Sequence of chain A:
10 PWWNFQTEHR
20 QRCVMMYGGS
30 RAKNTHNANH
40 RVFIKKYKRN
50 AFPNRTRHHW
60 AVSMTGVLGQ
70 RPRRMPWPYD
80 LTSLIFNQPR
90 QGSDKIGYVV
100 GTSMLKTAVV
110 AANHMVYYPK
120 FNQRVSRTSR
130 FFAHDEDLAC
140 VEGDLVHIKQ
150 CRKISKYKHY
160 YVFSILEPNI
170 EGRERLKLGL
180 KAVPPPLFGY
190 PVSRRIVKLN

Sequence of chain B:
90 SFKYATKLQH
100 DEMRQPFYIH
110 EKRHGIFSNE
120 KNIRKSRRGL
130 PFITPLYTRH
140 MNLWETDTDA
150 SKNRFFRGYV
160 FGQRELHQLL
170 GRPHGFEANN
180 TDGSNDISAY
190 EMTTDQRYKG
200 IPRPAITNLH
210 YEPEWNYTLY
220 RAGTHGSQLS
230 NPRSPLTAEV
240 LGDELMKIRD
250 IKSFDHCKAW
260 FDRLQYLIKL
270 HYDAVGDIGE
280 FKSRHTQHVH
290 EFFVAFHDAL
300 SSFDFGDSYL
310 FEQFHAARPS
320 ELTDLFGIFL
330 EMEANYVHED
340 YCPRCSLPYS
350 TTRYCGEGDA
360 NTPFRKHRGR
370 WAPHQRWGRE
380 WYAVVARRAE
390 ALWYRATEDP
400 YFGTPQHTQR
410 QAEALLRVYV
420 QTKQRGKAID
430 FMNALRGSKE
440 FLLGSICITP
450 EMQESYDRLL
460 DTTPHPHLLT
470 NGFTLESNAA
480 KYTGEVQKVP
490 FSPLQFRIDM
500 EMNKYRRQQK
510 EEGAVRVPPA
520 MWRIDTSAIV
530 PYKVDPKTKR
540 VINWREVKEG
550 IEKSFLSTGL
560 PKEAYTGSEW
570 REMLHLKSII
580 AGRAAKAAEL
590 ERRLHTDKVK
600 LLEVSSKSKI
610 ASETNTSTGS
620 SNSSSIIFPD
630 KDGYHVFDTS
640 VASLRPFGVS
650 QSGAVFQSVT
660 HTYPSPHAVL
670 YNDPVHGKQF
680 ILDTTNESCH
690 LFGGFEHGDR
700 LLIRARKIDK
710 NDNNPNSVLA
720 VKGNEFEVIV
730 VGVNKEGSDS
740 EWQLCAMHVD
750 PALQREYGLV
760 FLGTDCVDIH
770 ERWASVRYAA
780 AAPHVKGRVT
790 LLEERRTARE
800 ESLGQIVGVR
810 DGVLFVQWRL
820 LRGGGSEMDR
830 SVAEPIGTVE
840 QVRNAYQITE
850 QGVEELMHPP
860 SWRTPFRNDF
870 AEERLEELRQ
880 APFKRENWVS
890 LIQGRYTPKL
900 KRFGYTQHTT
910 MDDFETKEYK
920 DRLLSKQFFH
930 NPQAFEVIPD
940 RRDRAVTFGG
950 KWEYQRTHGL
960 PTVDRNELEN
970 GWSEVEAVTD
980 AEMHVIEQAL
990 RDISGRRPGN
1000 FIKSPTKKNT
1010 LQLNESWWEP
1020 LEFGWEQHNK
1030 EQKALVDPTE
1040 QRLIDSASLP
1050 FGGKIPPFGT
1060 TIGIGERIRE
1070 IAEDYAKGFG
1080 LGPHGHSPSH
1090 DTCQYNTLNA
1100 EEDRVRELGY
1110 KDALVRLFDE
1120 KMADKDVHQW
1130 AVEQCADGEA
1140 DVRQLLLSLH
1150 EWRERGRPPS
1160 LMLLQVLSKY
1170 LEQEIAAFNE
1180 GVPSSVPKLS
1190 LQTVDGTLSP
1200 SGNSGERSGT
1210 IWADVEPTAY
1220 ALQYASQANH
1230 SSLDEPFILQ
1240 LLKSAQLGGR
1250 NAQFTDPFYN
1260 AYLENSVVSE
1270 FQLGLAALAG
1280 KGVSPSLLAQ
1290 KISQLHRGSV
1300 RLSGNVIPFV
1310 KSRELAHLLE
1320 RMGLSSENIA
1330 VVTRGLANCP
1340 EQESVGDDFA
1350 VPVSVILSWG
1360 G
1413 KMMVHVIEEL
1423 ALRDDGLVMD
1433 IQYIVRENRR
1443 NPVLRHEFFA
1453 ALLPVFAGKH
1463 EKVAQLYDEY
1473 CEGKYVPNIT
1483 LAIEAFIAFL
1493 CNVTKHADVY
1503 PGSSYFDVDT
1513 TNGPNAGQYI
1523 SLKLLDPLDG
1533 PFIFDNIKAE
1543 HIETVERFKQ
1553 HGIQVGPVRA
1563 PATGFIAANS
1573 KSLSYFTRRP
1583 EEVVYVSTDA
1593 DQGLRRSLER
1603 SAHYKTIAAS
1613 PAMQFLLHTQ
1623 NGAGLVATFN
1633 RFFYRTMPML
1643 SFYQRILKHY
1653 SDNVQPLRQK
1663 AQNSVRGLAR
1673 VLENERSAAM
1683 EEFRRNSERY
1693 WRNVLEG

Residue-level contacts at the interface:
Residue G161 in chain B interacts with residue L80 in chain A (closest heavy-atom distance 3.9 Å).
Residue Q98 in chain B is in contact with residue R30 in chain A (closest heavy-atom distance 4.1 Å).
Residue L165 in chain B is in contact with residue L83 in chain A (closest heavy-atom distance 4.5 Å).
Residue F160 in chain B contacts residue V124 in chain A (closest heavy-atom distance 4.5 Å).
Residue F154 in chain B is in contact with residue W76 in chain A (closest heavy-atom distance 3.2 Å).
Residue K92 in chain B contacts residue W11 in chain A (closest heavy-atom distance 3.1 Å).
Residue G161 in chain B contacts residue M114 in chain A (closest heavy-atom distance 4.4 Å).
Residue F160 in chain B contacts residue S125 in chain A (closest heavy-atom distance 3.7 Å).
Residue L168 in chain B interacts with residue I84 in chain A (closest heavy-atom distance 4.0 Å).
Residue A149 in chain B contacts residue L83 in chain A (closest heavy-atom distance 4.9 Å).
Residue R112 in chain B contacts residue P88 in chain A (closest heavy-atom distance 2.3 Å).
Residue L165 in chain B contacts residue L80 in chain A (closest heavy-atom distance 3.6 Å).
Residue F154 in chain B contacts residue Y78 in chain A (closest heavy-atom distance 3.5 Å).
Residue L165 in chain B is in contact with residue I84 in chain A (closest heavy-atom distance 4.3 Å).
Residue L142 in chain B is in contact with residue Y78 in chain A (closest heavy-atom distance 2.1 Å).
Residue T145 in chain B interacts with residue Q87 in chain A (closest heavy-atom distance 3.6 Å).
Residue D146 in chain B is in contact with residue N86 in chain A (closest heavy-atom distance 4.5 Å).
Residue V159 in chain B is in contact with residue R123 in chain A (closest heavy-atom distance 3.5 Å).
Residue T145 in chain B contacts residue S82 in chain A (closest heavy-atom distance 4.2 Å).
Residue H99 in chain B is in contact with residue W11 in chain A (closest heavy-atom distance 4.1 Å).
Residue G157 in chain B contacts residue R123 in chain A (closest heavy-atom distance 3.5 Å).
Residue F160 in chain B is in contact with residue M114 in chain A (closest heavy-atom distance 4.5 Å).
Residue Y136 in chain B interacts with residue Q90 in chain A (closest heavy-atom distance 4.0 Å).
Residue H99 in chain B is in contact with residue G28 in chain A (closest heavy-atom distance 3.8 Å).
Residue Q98 in chain B is in contact with residue A31 in chain A (closest heavy-atom distance 4.6 Å).
Residue Q162 in chain B is in contact with residue L83 in chain A (closest heavy-atom distance 3.6 Å).
Residue G161 in chain B contacts residue D79 in chain A (closest heavy-atom distance 4.4 Å).
Residue R112 in chain B interacts with residue R89 in chain A (closest heavy-atom distance 4.5 Å).
Residue E164 in chain B is in contact with residue L80 in chain A (closest heavy-atom distance 4.0 Å).
Residue F155 in chain B is in contact with residue D79 in chain A (closest heavy-atom distance 4.5 Å).
Residue F155 in chain B is in contact with residue L83 in chain A (closest heavy-atom distance 3.7 Å).
Residue F154 in chain B interacts with residue Y116 in chain A (closest heavy-atom distance 4.5 Å).
Residue E144 in chain B contacts residue P77 in chain A (closest heavy-atom distance 3.3 Å).
Residue H99 in chain B is in contact with residue S29 in chain A (closest heavy-atom distance 4.2 Å).
Residue E144 in chain B interacts with residue F85 in chain A (closest heavy-atom distance 4.8 Å).
Residue K96 in chain B interacts with residue W11 in chain A (closest heavy-atom distance 3.2 Å).
Residue R138 in chain B is in contact with residue Y78 in chain A (closest heavy-atom distance 3.2 Å).
Residue T145 in chain B contacts residue N86 in chain A (closest heavy-atom distance 3.5 Å).
Residue L168 in chain B contacts residue L80 in chain A (closest heavy-atom distance 4.7 Å).
Residue K96 in chain B contacts residue S29 in chain A (closest heavy-atom distance 3.8 Å).
Residue H113 in chain B is in contact with residue R89 in chain A (closest heavy-atom distance 4.8 Å).
Residue Y93 in chain B interacts with residue W11 in chain A (closest heavy-atom distance 4.0 Å).
Residue F160 in chain B contacts residue R123 in chain A (closest heavy-atom distance 3.9 Å).
Residue K92 in chain B contacts residue W12 in chain A (closest heavy-atom distance 4.9 Å).
Residue N152 in chain B is in contact with residue Y78 in chain A (closest heavy-atom distance 2.9 Å).
Residue E144 in chain B contacts residue Q87 in chain A (closest heavy-atom distance 4.5 Å).
Residue R112 in chain B contacts residue Q87 in chain A (closest heavy-atom distance 4.4 Å).
Residue L168 in chain B interacts with residue L144 in chain A (closest heavy-atom distance 4.2 Å).
Residue Q98 in chain B is in contact with residue G28 in chain A (closest heavy-atom distance 4.7 Å).
Residue Q98 in chain B interacts with residue S29 in chain A (closest heavy-atom distance 2.8 Å).
Residue R138 in chain B interacts with residue P77 in chain A (closest heavy-atom distance 4.3 Å).
Residue G161 in chain B interacts with residue L83 in chain A (closest heavy-atom distance 4.2 Å).
Residue W143 in chain B contacts residue Y78 in chain A (closest heavy-atom distance 4.3 Å).
Residue F155 in chain B contacts residue S82 in chain A (closest heavy-atom distance 3.4 Å).
Residue E144 in chain B interacts with residue S82 in chain A (closest heavy-atom distance 2.3 Å).
Residue E144 in chain B interacts with residue Y78 in chain A (closest heavy-atom distance 4.2 Å).
Residue E144 in chain B interacts with residue Q90 in chain A (closest heavy-atom distance 3.7 Å).
Residue F160 in chain B contacts residue D79 in chain A (closest heavy-atom distance 4.7 Å).
Residue F154 in chain B is in contact with residue R123 in chain A (closest heavy-atom distance 4.2 Å).
Residue F155 in chain B interacts with residue Y78 in chain A (closest heavy-atom distance 3.7 Å).

This data describes a binding interaction between two proteins.